Interface contacts:
Residue G19 in the second protein is in contact with residue Y7 in the first protein (closest heavy-atom distance 3.0 Å).
Residue S13 in the second protein contacts residue E12 in the first protein (closest heavy-atom distance 3.6 Å).
Residue N49 in the second protein interacts with residue K50 in the first protein (closest heavy-atom distance 3.4 Å).
Residue L42 in the second protein interacts with residue L44 in the first protein (closest heavy-atom distance 3.6 Å).
Residue Y7 in the second protein is in contact with residue V18 in the first protein (closest heavy-atom distance 3.5 Å).
Residue D8 in the second protein is in contact with residue F17 in the first protein (closest heavy-atom distance 3.5 Å).
Residue E12 in the second protein is in contact with residue S13 in the first protein (closest heavy-atom distance 3.6 Å).
Residue Y7 in the second protein is in contact with residue D28 in the first protein (closest heavy-atom distance 2.8 Å).
Residue E11 in the second protein contacts residue F17 in the first protein (closest heavy-atom distance 3.5 Å).
Residue K50 in the second protein contacts residue F51 in the first protein (closest heavy-atom distance 3.3 Å).
Residue Y5 in the second protein contacts residue Y82 in the first protein (closest heavy-atom distance 3.6 Å).
Residue Q16 in the second protein is in contact with residue D9 in the first protein (closest heavy-atom distance 3.1 Å).
Residue V15 in the second protein interacts with residue E11 in the first protein (closest heavy-atom distance 2.9 Å).
Residue N10 in the second protein is in contact with residue Q16 in the first protein (closest heavy-atom distance 3.9 Å).
Residue D8 in the second protein contacts residue Q16 in the first protein (closest heavy-atom distance 3.2 Å).
Residue Q14 in the second protein is in contact with residue E11 in the first protein (closest heavy-atom distance 3.8 Å).
Residue F51 in the second protein contacts residue N45 in the first protein (closest heavy-atom distance 3.4 Å).
Residue F17 in the second protein contacts residue D9 in the first protein (closest heavy-atom distance 2.7 Å).
Residue Y7 in the second protein contacts residue F17 in the first protein (closest heavy-atom distance 3.7 Å).
Residue D9 in the second protein contacts residue F17 in the first protein (closest heavy-atom distance 2.9 Å).
Residue D8 in the second protein contacts residue V18 in the first protein (closest heavy-atom distance 3.2 Å).
Residue V15 in the second protein interacts with residue S13 in the first protein (closest heavy-atom distance 3.2 Å).
Residue E11 in the second protein interacts with residue V15 in the first protein (closest heavy-atom distance 3.0 Å).
Residue D8 in the second protein contacts residue Y82 in the first protein (closest heavy-atom distance 3.2 Å).
Residue S13 in the second protein is in contact with residue V15 in the first protein (closest heavy-atom distance 3.6 Å).
Residue E12 in the second protein interacts with residue E12 in the first protein (closest heavy-atom distance 3.4 Å).
Residue F51 in the second protein interacts with residue L44 in the first protein (closest heavy-atom distance 3.7 Å).
Residue L44 in the second protein interacts with residue F51 in the first protein (closest heavy-atom distance 3.8 Å).
Residue F51 in the second protein contacts residue F51 in the first protein (closest heavy-atom distance 3.8 Å).
Residue L6 in the second protein contacts residue V21 in the first protein (closest heavy-atom distance 3.8 Å).
Residue I2 in the second protein contacts residue E81 in the first protein (closest heavy-atom distance 3.3 Å).
Residue D28 in the second protein interacts with residue Y7 in the first protein (closest heavy-atom distance 2.7 Å).
Residue I68 in the second protein is in contact with residue N49 in the first protein (closest heavy-atom distance 3.7 Å).
Residue F17 in the second protein is in contact with residue Y7 in the first protein (closest heavy-atom distance 3.4 Å).
Residue F51 in the second protein interacts with residue K50 in the first protein (closest heavy-atom distance 3.5 Å).
Residue V18 in the second protein contacts residue Y7 in the first protein (closest heavy-atom distance 3.2 Å).
Residue F17 in the second protein is in contact with residue E11 in the first protein (closest heavy-atom distance 3.8 Å).
Residue N10 in the second protein is in contact with residue V15 in the first protein (closest heavy-atom distance 3.2 Å).
Residue K50 in the second protein is in contact with residue K50 in the first protein (closest heavy-atom distance 3.5 Å).
Residue I2 in the second protein interacts with residue V21 in the first protein (closest heavy-atom distance 2.9 Å).
Residue V15 in the second protein interacts with residue N10 in the first protein (closest heavy-atom distance 3.3 Å).
Residue F17 in the second protein contacts residue R36 in the first protein (closest heavy-atom distance 3.4 Å).
Residue R36 in the second protein contacts residue F17 in the first protein (closest heavy-atom distance 3.8 Å).
Residue Y7 in the second protein is in contact with residue G19 in the first protein (closest heavy-atom distance 3.2 Å).
Residue Q16 in the second protein is in contact with residue N10 in the first protein (closest heavy-atom distance 3.2 Å).
Residue F51 in the second protein interacts with residue N49 in the first protein (closest heavy-atom distance 3.2 Å).
Residue L44 in the second protein contacts residue L44 in the first protein (closest heavy-atom distance 3.8 Å).
Residue N49 in the second protein is in contact with residue F51 in the first protein (closest heavy-atom distance 3.2 Å).
Residue V15 in the second protein contacts residue D9 in the first protein (closest heavy-atom distance 3.6 Å).
Residue Y5 in the second protein interacts with residue G19 in the first protein (closest heavy-atom distance 3.8 Å).
Residue D9 in the second protein is in contact with residue Q16 in the first protein (closest heavy-atom distance 3.5 Å).
Residue T34 in the second protein is in contact with residue F17 in the first protein (closest heavy-atom distance 3.5 Å).
Residue F17 in the second protein is in contact with residue D8 in the first protein (closest heavy-atom distance 3.3 Å).
Residue S13 in the second protein contacts residue S13 in the first protein (closest heavy-atom distance 2.9 Å).
Residue K50 in the second protein is in contact with residue N49 in the first protein (closest heavy-atom distance 3.6 Å).
Residue L6 in the second protein is in contact with residue R26 in the first protein (closest heavy-atom distance 3.5 Å).
Residue L6 in the second protein contacts residue G19 in the first protein (closest heavy-atom distance 2.9 Å).
Residue E11 in the second protein interacts with residue Q14 in the first protein (closest heavy-atom distance 3.9 Å).
Residue S13 in the second protein contacts residue E11 in the first protein (closest heavy-atom distance 3.8 Å).
Residue N45 in the second protein contacts residue F51 in the first protein (closest heavy-atom distance 3.0 Å).

Sequence of the second protein:
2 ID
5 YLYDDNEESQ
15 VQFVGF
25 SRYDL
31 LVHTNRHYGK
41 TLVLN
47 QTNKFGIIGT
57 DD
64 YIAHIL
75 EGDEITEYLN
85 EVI

This data describes a binding interaction between two proteins.

Sequence of the first protein:
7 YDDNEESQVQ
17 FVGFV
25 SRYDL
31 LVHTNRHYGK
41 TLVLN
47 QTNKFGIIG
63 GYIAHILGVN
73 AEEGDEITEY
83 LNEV